The following describes two proteins that form a bound complex.

Sequence of protein 2:
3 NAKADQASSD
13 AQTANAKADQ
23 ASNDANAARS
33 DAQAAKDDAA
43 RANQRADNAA

Interface contacts:
Residue A41 in protein 2 interacts with residue A41 in protein 1 (closest heavy-atom distance 3.9 Å).
Residue A20 in protein 2 interacts with residue A23 in protein 1 (closest heavy-atom distance 4.7 Å).
Residue K38 in protein 2 interacts with residue D33 in protein 1 (closest heavy-atom distance 3.6 Å).
Residue A16 in protein 2 interacts with residue A16 in protein 1 (closest heavy-atom distance 3.6 Å).
Residue N45 in protein 2 contacts residue R47 in protein 1 (closest heavy-atom distance 2.5 Å).
Residue N45 in protein 2 is in contact with residue A44 in protein 1 (closest heavy-atom distance 3.5 Å).
Residue R31 in protein 2 interacts with residue A30 in protein 1 (closest heavy-atom distance 3.5 Å).
Residue N17 in protein 2 contacts residue T15 in protein 1 (closest heavy-atom distance 3.7 Å).
Residue A9 in protein 2 contacts residue A9 in protein 1 (closest heavy-atom distance 3.6 Å).
Residue A34 in protein 2 contacts residue A30 in protein 1 (closest heavy-atom distance 3.5 Å).
Residue D7 in protein 2 contacts residue K5 in protein 1 (closest heavy-atom distance 3.6 Å).
Residue S24 in protein 2 contacts residue A23 in protein 1 (closest heavy-atom distance 3.8 Å).
Residue A13 in protein 2 is in contact with residue A13 in protein 1 (closest heavy-atom distance 3.7 Å).
Residue K38 in protein 2 contacts residue A37 in protein 1 (closest heavy-atom distance 3.5 Å).
Residue K38 in protein 2 is in contact with residue D40 in protein 1 (closest heavy-atom distance 4.7 Å).
Residue N17 in protein 2 interacts with residue A13 in protein 1 (closest heavy-atom distance 4.6 Å).
Residue A27 in protein 2 interacts with residue D26 in protein 1 (closest heavy-atom distance 3.8 Å).
Residue A20 in protein 2 is in contact with residue K19 in protein 1 (closest heavy-atom distance 4.0 Å).
Residue S24 in protein 2 is in contact with residue K19 in protein 1 (closest heavy-atom distance 4.2 Å).
Residue A20 in protein 2 interacts with residue A16 in protein 1 (closest heavy-atom distance 3.5 Å).
Residue N17 in protein 2 contacts residue D12 in protein 1 (closest heavy-atom distance 3.0 Å).
Residue A42 in protein 2 interacts with residue D40 in protein 1 (closest heavy-atom distance 3.5 Å).
Residue N45 in protein 2 contacts residue R43 in protein 1 (closest heavy-atom distance 3.7 Å).
Residue S10 in protein 2 contacts residue Q8 in protein 1 (closest heavy-atom distance 3.9 Å).
Residue Q14 in protein 2 is in contact with residue D12 in protein 1 (closest heavy-atom distance 2.8 Å).
Residue A34 in protein 2 is in contact with residue A34 in protein 1 (closest heavy-atom distance 3.8 Å).
Residue A41 in protein 2 interacts with residue D40 in protein 1 (closest heavy-atom distance 3.5 Å).
Residue A37 in protein 2 interacts with residue A37 in protein 1 (closest heavy-atom distance 3.5 Å).
Residue A6 in protein 2 is in contact with residue A9 in protein 1 (closest heavy-atom distance 4.4 Å).
Residue N45 in protein 2 interacts with residue D40 in protein 1 (closest heavy-atom distance 2.9 Å).
Residue A6 in protein 2 is in contact with residue K5 in protein 1 (closest heavy-atom distance 3.9 Å).
Residue D49 in protein 2 is in contact with residue R47 in protein 1 (closest heavy-atom distance 2.5 Å).
Residue D21 in protein 2 interacts with residue K19 in protein 1 (closest heavy-atom distance 3.0 Å).
Residue A41 in protein 2 contacts residue A44 in protein 1 (closest heavy-atom distance 4.8 Å).
Residue A13 in protein 2 contacts residue A9 in protein 1 (closest heavy-atom distance 3.5 Å).
Residue A30 in protein 2 is in contact with residue A30 in protein 1 (closest heavy-atom distance 3.5 Å).
Residue N17 in protein 2 interacts with residue A16 in protein 1 (closest heavy-atom distance 3.6 Å).
Residue R31 in protein 2 contacts residue A29 in protein 1 (closest heavy-atom distance 4.0 Å).
Residue A23 in protein 2 is in contact with residue A23 in protein 1 (closest heavy-atom distance 3.8 Å).
Residue A48 in protein 2 is in contact with residue A44 in protein 1 (closest heavy-atom distance 4.8 Å).
Residue A13 in protein 2 interacts with residue A16 in protein 1 (closest heavy-atom distance 4.5 Å).
Residue N45 in protein 2 interacts with residue A41 in protein 1 (closest heavy-atom distance 4.8 Å).
Residue A48 in protein 2 is in contact with residue R47 in protein 1 (closest heavy-atom distance 4.0 Å).
Residue A20 in protein 2 contacts residue A20 in protein 1 (closest heavy-atom distance 4.0 Å).
Residue A27 in protein 2 interacts with residue A30 in protein 1 (closest heavy-atom distance 4.6 Å).
Residue A44 in protein 2 interacts with residue A44 in protein 1 (closest heavy-atom distance 3.7 Å).
Residue A6 in protein 2 interacts with residue A6 in protein 1 (closest heavy-atom distance 4.0 Å).
Residue S10 in protein 2 contacts residue A9 in protein 1 (closest heavy-atom distance 3.4 Å).
Residue K38 in protein 2 contacts residue A36 in protein 1 (closest heavy-atom distance 3.9 Å).
Residue S10 in protein 2 is in contact with residue D12 in protein 1 (closest heavy-atom distance 4.9 Å).
Residue A13 in protein 2 interacts with residue D12 in protein 1 (closest heavy-atom distance 3.9 Å).
Residue A41 in protein 2 contacts residue A37 in protein 1 (closest heavy-atom distance 3.6 Å).
Residue Q46 in protein 2 contacts residue R47 in protein 1 (closest heavy-atom distance 4.7 Å).
Residue A34 in protein 2 interacts with residue D33 in protein 1 (closest heavy-atom distance 3.6 Å).
Residue A27 in protein 2 contacts residue A27 in protein 1 (closest heavy-atom distance 3.9 Å).
Residue A34 in protein 2 is in contact with residue A37 in protein 1 (closest heavy-atom distance 4.4 Å).
Residue A27 in protein 2 contacts residue A23 in protein 1 (closest heavy-atom distance 3.5 Å).
Residue R31 in protein 2 contacts residue D26 in protein 1 (closest heavy-atom distance 2.9 Å).
Residue S10 in protein 2 is in contact with residue K5 in protein 1 (closest heavy-atom distance 3.4 Å).
Residue Q35 in protein 2 interacts with residue D33 in protein 1 (closest heavy-atom distance 2.7 Å).

Sequence of protein 1:
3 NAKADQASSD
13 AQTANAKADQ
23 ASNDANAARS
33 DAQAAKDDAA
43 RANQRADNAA